Interface contacts:
Residue F102 in chain A is in contact with residue I34 in chain B (closest heavy-atom distance 3.5 Å).
Residue Y98 in chain A is in contact with residue R30 in chain B (closest heavy-atom distance 3.6 Å).
Residue S35 in chain A interacts with residue E31 in chain B (closest heavy-atom distance 2.8 Å).
Residue L24 in chain A is in contact with residue E31 in chain B (closest heavy-atom distance 4.6 Å).
Residue L24 in chain A interacts with residue I34 in chain B (closest heavy-atom distance 4.4 Å).
Residue Q101 in chain A contacts residue Q37 in chain B (closest heavy-atom distance 3.4 Å).
Residue I51 in chain A is in contact with residue K35 in chain B (closest heavy-atom distance 4.2 Å).
Residue M57 in chain A is in contact with residue C42 in chain B (closest heavy-atom distance 4.9 Å).
Residue P94 in chain A contacts residue I34 in chain B (closest heavy-atom distance 3.9 Å).
Residue P47 in chain A is in contact with residue D32 in chain B (closest heavy-atom distance 3.5 Å).
Residue S35 in chain A is in contact with residue R30 in chain B (closest heavy-atom distance 3.6 Å).
Residue F55 in chain A is in contact with residue T38 in chain B (closest heavy-atom distance 3.1 Å).
Residue Y23 in chain A interacts with residue K35 in chain B (closest heavy-atom distance 3.7 Å).
Residue F61 in chain A is in contact with residue C42 in chain B (closest heavy-atom distance 3.3 Å).
Residue N92 in chain A is in contact with residue T38 in chain B (closest heavy-atom distance 4.5 Å).
Residue F55 in chain A is in contact with residue I39 in chain B (closest heavy-atom distance 3.7 Å).
Residue F55 in chain A is in contact with residue K35 in chain B (closest heavy-atom distance 3.5 Å).
Residue P48 in chain A contacts residue L28 in chain B (closest heavy-atom distance 4.7 Å).
Residue Y45 in chain A interacts with residue L28 in chain B (closest heavy-atom distance 3.7 Å).
Residue P33 in chain A contacts residue E31 in chain B (closest heavy-atom distance 3.5 Å).
Residue P33 in chain A interacts with residue D32 in chain B (closest heavy-atom distance 4.5 Å).
Residue I51 in chain A is in contact with residue I39 in chain B (closest heavy-atom distance 3.6 Å).
Residue R65 in chain A interacts with residue I45 in chain B (closest heavy-atom distance 3.2 Å).
Residue S58 in chain A contacts residue T38 in chain B (closest heavy-atom distance 3.6 Å).
Residue S35 in chain A is in contact with residue A29 in chain B (closest heavy-atom distance 4.6 Å).
Residue S58 in chain A interacts with residue I39 in chain B (closest heavy-atom distance 3.9 Å).
Residue Y98 in chain A interacts with residue I34 in chain B (closest heavy-atom distance 3.2 Å).
Residue P48 in chain A contacts residue D32 in chain B (closest heavy-atom distance 4.3 Å).
Residue F102 in chain A is in contact with residue R30 in chain B (closest heavy-atom distance 3.6 Å).
Residue P34 in chain A interacts with residue E31 in chain B (closest heavy-atom distance 3.2 Å).
Residue L62 in chain A interacts with residue T38 in chain B (closest heavy-atom distance 3.8 Å).
Residue L62 in chain A contacts residue C42 in chain B (closest heavy-atom distance 3.9 Å).
Residue V20 in chain A contacts residue E31 in chain B (closest heavy-atom distance 3.9 Å).
Residue R65 in chain A interacts with residue Q49 in chain B (closest heavy-atom distance 3.0 Å).
Residue Y23 in chain A interacts with residue D32 in chain B (closest heavy-atom distance 2.7 Å).
Residue F61 in chain A interacts with residue I45 in chain B (closest heavy-atom distance 3.6 Å).
Residue Q26 in chain A interacts with residue K35 in chain B (closest heavy-atom distance 3.7 Å).
Residue Y45 in chain A interacts with residue A29 in chain B (closest heavy-atom distance 3.1 Å).
Residue F61 in chain A is in contact with residue Y46 in chain B (closest heavy-atom distance 4.1 Å).
Residue S58 in chain A contacts residue C42 in chain B (closest heavy-atom distance 3.6 Å).
Residue Y98 in chain A interacts with residue E31 in chain B (closest heavy-atom distance 3.8 Å).
Residue L24 in chain A interacts with residue K35 in chain B (closest heavy-atom distance 3.8 Å).
Residue Y23 in chain A contacts residue E31 in chain B (closest heavy-atom distance 3.4 Å).
Residue Y45 in chain A contacts residue D32 in chain B (closest heavy-atom distance 2.7 Å).
Residue Q101 in chain A interacts with residue I34 in chain B (closest heavy-atom distance 4.2 Å).
Residue P33 in chain A is in contact with residue A29 in chain B (closest heavy-atom distance 3.7 Å).
Residue F61 in chain A interacts with residue Q49 in chain B (closest heavy-atom distance 3.4 Å).
Residue F102 in chain A interacts with residue L33 in chain B (closest heavy-atom distance 4.1 Å).
Residue I36 in chain A interacts with residue A29 in chain B (closest heavy-atom distance 4.7 Å).
Residue I51 in chain A is in contact with residue D32 in chain B (closest heavy-atom distance 4.0 Å).
Residue I54 in chain A interacts with residue I39 in chain B (closest heavy-atom distance 3.5 Å).
Residue Y45 in chain A interacts with residue K27 in chain B (closest heavy-atom distance 4.0 Å).
Residue N92 in chain A is in contact with residue K41 in chain B (closest heavy-atom distance 3.5 Å).
Residue L62 in chain A interacts with residue I45 in chain B (closest heavy-atom distance 3.5 Å).
Residue I51 in chain A interacts with residue H36 in chain B (closest heavy-atom distance 4.4 Å).
Residue P94 in chain A interacts with residue T38 in chain B (closest heavy-atom distance 3.6 Å).
Residue Q97 in chain A is in contact with residue Q37 in chain B (closest heavy-atom distance 4.4 Å).
Residue D52 in chain A interacts with residue K35 in chain B (closest heavy-atom distance 4.8 Å).
Residue I36 in chain A interacts with residue E31 in chain B (closest heavy-atom distance 4.9 Å).
Residue N92 in chain A interacts with residue I45 in chain B (closest heavy-atom distance 3.7 Å).

Sequence of chain B:
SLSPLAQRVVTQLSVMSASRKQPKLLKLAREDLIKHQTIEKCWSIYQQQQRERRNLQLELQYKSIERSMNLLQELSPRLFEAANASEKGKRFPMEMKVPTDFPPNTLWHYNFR

Sequence of chain A:
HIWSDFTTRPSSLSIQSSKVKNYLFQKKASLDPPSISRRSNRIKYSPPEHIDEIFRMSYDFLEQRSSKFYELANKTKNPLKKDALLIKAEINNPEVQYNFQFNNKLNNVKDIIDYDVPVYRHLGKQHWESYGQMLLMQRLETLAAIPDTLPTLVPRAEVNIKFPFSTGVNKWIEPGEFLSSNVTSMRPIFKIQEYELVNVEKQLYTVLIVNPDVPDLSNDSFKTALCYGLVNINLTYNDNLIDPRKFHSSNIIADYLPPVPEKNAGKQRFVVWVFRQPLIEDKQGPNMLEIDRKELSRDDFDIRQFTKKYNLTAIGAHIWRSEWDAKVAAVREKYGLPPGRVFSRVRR

This data describes a binding interaction between two proteins.